The following describes two proteins that form a bound complex.

Sequence of chain A:
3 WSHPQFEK

Interface contacts:
Residue N106 in chain B contacts residue F8 in chain A (closest heavy-atom distance 4.2 Å).
Residue A107 in chain B contacts residue F8 in chain A (closest heavy-atom distance 4.0 Å).
Residue F108 in chain B contacts residue W3 in chain A (closest heavy-atom distance 3.4 Å).
Residue F108 in chain B is in contact with residue F8 in chain A (closest heavy-atom distance 3.6 Å).
Residue F108 in chain B interacts with residue S4 in chain A (closest heavy-atom distance 3.1 Å).
Residue F108 in chain B interacts with residue H5 in chain A (closest heavy-atom distance 3.6 Å).
Residue M109 in chain B contacts residue W3 in chain A (closest heavy-atom distance 4.8 Å).

Sequence of chain B:
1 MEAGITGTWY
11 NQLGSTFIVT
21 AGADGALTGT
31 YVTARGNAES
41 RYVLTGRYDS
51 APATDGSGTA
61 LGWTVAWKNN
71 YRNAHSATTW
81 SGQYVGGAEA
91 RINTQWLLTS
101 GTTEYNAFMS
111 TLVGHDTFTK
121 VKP